Sequence of the first protein:
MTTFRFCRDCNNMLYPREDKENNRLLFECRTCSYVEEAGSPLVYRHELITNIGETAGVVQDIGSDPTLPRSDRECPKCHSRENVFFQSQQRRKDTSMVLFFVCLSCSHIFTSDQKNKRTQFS

Sequence of the second protein:
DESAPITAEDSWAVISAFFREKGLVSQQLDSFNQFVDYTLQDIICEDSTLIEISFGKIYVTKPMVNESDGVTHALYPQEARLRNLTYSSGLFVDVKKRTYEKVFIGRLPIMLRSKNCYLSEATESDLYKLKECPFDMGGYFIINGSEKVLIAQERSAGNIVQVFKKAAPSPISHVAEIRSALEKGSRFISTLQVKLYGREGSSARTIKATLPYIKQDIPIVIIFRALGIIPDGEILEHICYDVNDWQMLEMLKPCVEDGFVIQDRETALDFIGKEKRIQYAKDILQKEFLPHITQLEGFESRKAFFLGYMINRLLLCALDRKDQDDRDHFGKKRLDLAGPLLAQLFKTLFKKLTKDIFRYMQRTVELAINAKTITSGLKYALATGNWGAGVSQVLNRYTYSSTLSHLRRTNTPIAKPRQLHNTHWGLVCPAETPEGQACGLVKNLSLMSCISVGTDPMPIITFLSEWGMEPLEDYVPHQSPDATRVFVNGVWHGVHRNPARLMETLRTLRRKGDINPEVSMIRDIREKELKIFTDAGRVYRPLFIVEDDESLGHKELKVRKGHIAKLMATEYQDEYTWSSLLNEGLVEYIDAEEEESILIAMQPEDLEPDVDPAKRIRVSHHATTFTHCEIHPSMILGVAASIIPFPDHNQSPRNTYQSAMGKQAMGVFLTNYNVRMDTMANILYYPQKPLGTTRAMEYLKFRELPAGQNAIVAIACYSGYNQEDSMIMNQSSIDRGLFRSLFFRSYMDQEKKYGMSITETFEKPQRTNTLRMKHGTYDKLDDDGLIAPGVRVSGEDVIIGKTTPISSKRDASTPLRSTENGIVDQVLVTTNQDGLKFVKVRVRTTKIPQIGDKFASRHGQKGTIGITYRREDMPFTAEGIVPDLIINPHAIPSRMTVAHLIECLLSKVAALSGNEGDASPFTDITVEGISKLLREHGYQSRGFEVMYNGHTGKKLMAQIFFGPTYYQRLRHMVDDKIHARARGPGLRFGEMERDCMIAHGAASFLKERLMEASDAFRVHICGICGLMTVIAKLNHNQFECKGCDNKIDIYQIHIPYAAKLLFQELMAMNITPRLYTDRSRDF

Residue-level contacts at the interface:
Residue G295 in the second protein interacts with residue F6 in the first protein (closest heavy-atom distance 3.3 Å).
Residue T737 in the second protein contacts residue P66 in the first protein (closest heavy-atom distance 2.8 Å).
Residue W308 in the second protein interacts with residue R45 in the first protein (closest heavy-atom distance 3.2 Å).
Residue K315 in the second protein is in contact with residue F4 in the first protein (closest heavy-atom distance 3.6 Å).
Residue K315 in the second protein contacts residue T2 in the first protein (closest heavy-atom distance 4.2 Å).
Residue P293 in the second protein contacts residue N11 in the first protein (closest heavy-atom distance 3.7 Å).
Residue W308 in the second protein contacts residue M1 in the first protein (closest heavy-atom distance 3.4 Å).
Residue S700 in the second protein interacts with residue P66 in the first protein (closest heavy-atom distance 4.3 Å).
Residue P293 in the second protein interacts with residue N12 in the first protein (closest heavy-atom distance 3.3 Å).
Residue Q325 in the second protein contacts residue N12 in the first protein (closest heavy-atom distance 3.1 Å).
Residue Q325 in the second protein interacts with residue T31 in the first protein (closest heavy-atom distance 3.7 Å).
Residue R392 in the second protein is in contact with residue I52 in the first protein (closest heavy-atom distance 3.0 Å).
Residue V318 in the second protein contacts residue Y15 in the first protein (closest heavy-atom distance 3.7 Å).
Residue K393 in the second protein is in contact with residue R91 in the first protein (closest heavy-atom distance 4.3 Å).
Residue E296 in the second protein is in contact with residue N11 in the first protein (closest heavy-atom distance 3.6 Å).
Residue R620 in the second protein interacts with residue D65 in the first protein (closest heavy-atom distance 3.9 Å).
Residue I619 in the second protein interacts with residue I62 in the first protein (closest heavy-atom distance 4.0 Å).
Residue D294 in the second protein contacts residue N11 in the first protein (closest heavy-atom distance 2.7 Å).
Residue L311 in the second protein is in contact with residue F4 in the first protein (closest heavy-atom distance 3.2 Å).
Residue D391 in the second protein interacts with residue Q90 in the first protein (closest heavy-atom distance 3.7 Å).
Residue R620 in the second protein is in contact with residue L68 in the first protein (closest heavy-atom distance 3.2 Å).
Residue K622 in the second protein interacts with residue V59 in the first protein (closest heavy-atom distance 3.4 Å).
Residue R617 in the second protein is in contact with residue D61 in the first protein (closest heavy-atom distance 2.8 Å).
Residue L298 in the second protein contacts residue F6 in the first protein (closest heavy-atom distance 4.0 Å).
Residue F322 in the second protein interacts with residue R30 in the first protein (closest heavy-atom distance 3.6 Å).
Residue W308 in the second protein contacts residue E47 in the first protein (closest heavy-atom distance 3.4 Å).
Residue A594 in the second protein is in contact with residue D61 in the first protein (closest heavy-atom distance 3.6 Å).
Residue T737 in the second protein is in contact with residue R70 in the first protein (closest heavy-atom distance 3.9 Å).
Residue W308 in the second protein contacts residue T2 in the first protein (closest heavy-atom distance 3.7 Å).
Residue Q309 in the second protein is in contact with residue E47 in the first protein (closest heavy-atom distance 4.2 Å).
Residue E312 in the second protein interacts with residue Y44 in the first protein (closest heavy-atom distance 3.5 Å).
Residue T739 in the second protein interacts with residue P66 in the first protein (closest heavy-atom distance 4.0 Å).
Residue I701 in the second protein is in contact with residue T67 in the first protein (closest heavy-atom distance 4.0 Å).
Residue L702 in the second protein is in contact with residue P66 in the first protein (closest heavy-atom distance 4.3 Å).
Residue R287 in the second protein is in contact with residue N12 in the first protein (closest heavy-atom distance 4.2 Å).
Residue D294 in the second protein is in contact with residue M13 in the first protein (closest heavy-atom distance 3.0 Å).
Residue I619 in the second protein interacts with residue D65 in the first protein (closest heavy-atom distance 3.5 Å).
Residue I619 in the second protein interacts with residue S64 in the first protein (closest heavy-atom distance 3.4 Å).
Residue Q309 in the second protein is in contact with residue T50 in the first protein (closest heavy-atom distance 3.4 Å).
Residue R617 in the second protein contacts residue S64 in the first protein (closest heavy-atom distance 4.2 Å).
Residue E699 in the second protein contacts residue T67 in the first protein (closest heavy-atom distance 3.8 Å).
Residue Q309 in the second protein interacts with residue I52 in the first protein (closest heavy-atom distance 2.9 Å).
Residue G295 in the second protein contacts residue N11 in the first protein (closest heavy-atom distance 4.2 Å).
Residue R392 in the second protein is in contact with residue Q89 in the first protein (closest heavy-atom distance 3.1 Å).
Residue D307 in the second protein contacts residue I52 in the first protein (closest heavy-atom distance 4.3 Å).
Residue D394 in the second protein interacts with residue R91 in the first protein (closest heavy-atom distance 3.9 Å).
Residue R620 in the second protein is in contact with residue G57 in the first protein (closest heavy-atom distance 3.3 Å).
Residue D391 in the second protein is in contact with residue R92 in the first protein (closest heavy-atom distance 3.4 Å).
Residue R620 in the second protein interacts with residue F86 in the first protein (closest heavy-atom distance 3.5 Å).
Residue S700 in the second protein contacts residue T67 in the first protein (closest heavy-atom distance 3.9 Å).
Residue K315 in the second protein interacts with residue M13 in the first protein (closest heavy-atom distance 3.7 Å).
Residue D294 in the second protein interacts with residue N12 in the first protein (closest heavy-atom distance 3.0 Å).
Residue R620 in the second protein contacts residue I62 in the first protein (closest heavy-atom distance 4.2 Å).
Residue R620 in the second protein is in contact with residue Q89 in the first protein (closest heavy-atom distance 2.9 Å).
Residue E319 in the second protein contacts residue Y15 in the first protein (closest heavy-atom distance 3.4 Å).
Residue R392 in the second protein contacts residue R91 in the first protein (closest heavy-atom distance 3.9 Å).
Residue L298 in the second protein is in contact with residue F4 in the first protein (closest heavy-atom distance 3.9 Å).
Residue I619 in the second protein is in contact with residue D61 in the first protein (closest heavy-atom distance 4.2 Å).
Residue D391 in the second protein interacts with residue R91 in the first protein (closest heavy-atom distance 2.8 Å).
Residue Q309 in the second protein contacts residue H46 in the first protein (closest heavy-atom distance 3.8 Å).

These two protein chains interact to form a complex.